Sequence of chain A:
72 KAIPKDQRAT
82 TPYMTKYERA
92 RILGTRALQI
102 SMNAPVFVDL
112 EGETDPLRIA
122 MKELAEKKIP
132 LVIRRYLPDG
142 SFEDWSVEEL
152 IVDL

These two protein chains interact to form a complex.

Sequence of chain B:
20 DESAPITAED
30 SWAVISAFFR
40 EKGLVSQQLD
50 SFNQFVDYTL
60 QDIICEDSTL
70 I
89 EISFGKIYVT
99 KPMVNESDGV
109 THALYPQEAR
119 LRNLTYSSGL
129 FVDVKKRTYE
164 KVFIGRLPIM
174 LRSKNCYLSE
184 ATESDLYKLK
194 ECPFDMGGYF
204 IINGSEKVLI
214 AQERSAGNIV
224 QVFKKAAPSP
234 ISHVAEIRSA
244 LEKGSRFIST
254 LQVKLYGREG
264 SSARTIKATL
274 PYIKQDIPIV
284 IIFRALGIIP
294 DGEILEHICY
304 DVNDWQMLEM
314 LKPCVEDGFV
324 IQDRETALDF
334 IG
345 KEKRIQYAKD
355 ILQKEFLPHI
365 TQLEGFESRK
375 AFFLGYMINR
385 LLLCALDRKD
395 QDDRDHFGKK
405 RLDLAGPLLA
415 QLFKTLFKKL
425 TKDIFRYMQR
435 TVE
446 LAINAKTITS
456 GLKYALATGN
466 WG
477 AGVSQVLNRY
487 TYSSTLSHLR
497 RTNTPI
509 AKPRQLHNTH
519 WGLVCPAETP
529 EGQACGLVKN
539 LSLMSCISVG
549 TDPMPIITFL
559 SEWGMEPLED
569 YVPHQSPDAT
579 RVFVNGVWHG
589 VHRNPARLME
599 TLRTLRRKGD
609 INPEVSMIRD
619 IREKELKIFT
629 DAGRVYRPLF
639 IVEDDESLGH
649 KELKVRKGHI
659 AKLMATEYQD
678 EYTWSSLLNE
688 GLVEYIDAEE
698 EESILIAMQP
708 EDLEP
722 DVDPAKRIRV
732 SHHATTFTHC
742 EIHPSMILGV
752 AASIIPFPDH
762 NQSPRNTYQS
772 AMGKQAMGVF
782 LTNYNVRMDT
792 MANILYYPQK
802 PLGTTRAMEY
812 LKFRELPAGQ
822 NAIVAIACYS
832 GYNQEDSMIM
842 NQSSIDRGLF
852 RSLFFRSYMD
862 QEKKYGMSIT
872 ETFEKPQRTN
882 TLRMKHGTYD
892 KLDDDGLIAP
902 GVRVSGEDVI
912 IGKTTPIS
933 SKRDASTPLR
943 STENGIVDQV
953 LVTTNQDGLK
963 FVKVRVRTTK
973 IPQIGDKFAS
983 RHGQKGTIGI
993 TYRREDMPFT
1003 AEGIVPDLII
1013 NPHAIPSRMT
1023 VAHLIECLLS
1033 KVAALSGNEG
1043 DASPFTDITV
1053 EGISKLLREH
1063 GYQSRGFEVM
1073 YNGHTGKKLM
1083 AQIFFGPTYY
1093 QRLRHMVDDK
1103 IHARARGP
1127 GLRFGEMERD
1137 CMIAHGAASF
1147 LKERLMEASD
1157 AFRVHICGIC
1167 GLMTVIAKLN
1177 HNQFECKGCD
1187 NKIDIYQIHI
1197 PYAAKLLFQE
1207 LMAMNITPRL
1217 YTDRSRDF

Interface contacts:
Residue S1221 in chain B interacts with residue K72 in chain A (closest heavy-atom distance 4.2 Å).
Residue H1141 in chain B is in contact with residue Y88 in chain A (closest heavy-atom distance 3.7 Å).
Residue A1140 in chain B interacts with residue Y88 in chain A (closest heavy-atom distance 4.6 Å).
Residue G1142 in chain B is in contact with residue Y88 in chain A (closest heavy-atom distance 4.0 Å).
Residue R1222 in chain B is in contact with residue K72 in chain A (closest heavy-atom distance 4.8 Å).
Residue S1221 in chain B interacts with residue G141 in chain A (closest heavy-atom distance 3.7 Å).
Residue S1221 in chain B contacts residue D140 in chain A (closest heavy-atom distance 4.2 Å).